Sequence of chain B:
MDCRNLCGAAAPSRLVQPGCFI

This data describes a binding interaction between two proteins.

Sequence of chain A:
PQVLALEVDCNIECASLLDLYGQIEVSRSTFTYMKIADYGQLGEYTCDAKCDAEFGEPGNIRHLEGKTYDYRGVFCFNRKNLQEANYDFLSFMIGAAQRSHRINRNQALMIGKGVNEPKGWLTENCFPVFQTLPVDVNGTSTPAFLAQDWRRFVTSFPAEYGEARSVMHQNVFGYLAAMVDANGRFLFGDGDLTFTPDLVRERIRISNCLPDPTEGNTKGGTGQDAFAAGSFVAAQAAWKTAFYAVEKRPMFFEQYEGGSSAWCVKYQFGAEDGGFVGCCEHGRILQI

Interface contacts:
Residue T398 in chain A is in contact with residue Q17 in chain B (closest heavy-atom distance 5.0 Å).
Residue M355 in chain A contacts residue F21 in chain B (closest heavy-atom distance 3.7 Å).
Residue Y351 in chain A interacts with residue Q17 in chain B (closest heavy-atom distance 4.2 Å).
Residue V356 in chain A is in contact with residue C20 in chain B (closest heavy-atom distance 3.6 Å).
Residue V356 in chain A interacts with residue F21 in chain B (closest heavy-atom distance 4.7 Å).
Residue T394 in chain A contacts residue R14 in chain B (closest heavy-atom distance 3.6 Å).
Residue G397 in chain A is in contact with residue F21 in chain B (closest heavy-atom distance 3.0 Å).
Residue A320 in chain A contacts residue F21 in chain B (closest heavy-atom distance 4.8 Å).
Residue T398 in chain A contacts residue F21 in chain B (closest heavy-atom distance 3.7 Å).
Residue D401 in chain A is in contact with residue R14 in chain B (closest heavy-atom distance 4.2 Å).
Residue A354 in chain A contacts residue Q17 in chain B (closest heavy-atom distance 3.9 Å).
Residue A358 in chain A is in contact with residue I22 in chain B (closest heavy-atom distance 4.0 Å).
Residue Y351 in chain A interacts with residue F21 in chain B (closest heavy-atom distance 4.5 Å).
Residue L322 in chain A interacts with residue F21 in chain B (closest heavy-atom distance 3.2 Å).
Residue G396 in chain A is in contact with residue V16 in chain B (closest heavy-atom distance 3.2 Å).
Residue T394 in chain A contacts residue V16 in chain B (closest heavy-atom distance 3.4 Å).
Residue M355 in chain A contacts residue G19 in chain B (closest heavy-atom distance 3.3 Å).
Residue T394 in chain A contacts residue L15 in chain B (closest heavy-atom distance 4.7 Å).
Residue A358 in chain A is in contact with residue C20 in chain B (closest heavy-atom distance 4.2 Å).
Residue V356 in chain A interacts with residue G19 in chain B (closest heavy-atom distance 4.1 Å).
Residue M355 in chain A is in contact with residue C20 in chain B (closest heavy-atom distance 4.6 Å).
Residue N393 in chain A contacts residue L15 in chain B (closest heavy-atom distance 4.1 Å).
Residue M355 in chain A interacts with residue P18 in chain B (closest heavy-atom distance 3.6 Å).
Residue Q400 in chain A is in contact with residue R14 in chain B (closest heavy-atom distance 4.1 Å).
Residue K395 in chain A is in contact with residue V16 in chain B (closest heavy-atom distance 3.8 Å).
Residue Y351 in chain A contacts residue V16 in chain B (closest heavy-atom distance 4.7 Å).
Residue V311 in chain A contacts residue F21 in chain B (closest heavy-atom distance 4.5 Å).
Residue N393 in chain A interacts with residue V16 in chain B (closest heavy-atom distance 4.2 Å).
Residue D401 in chain A is in contact with residue V16 in chain B (closest heavy-atom distance 3.2 Å).
Residue N393 in chain A interacts with residue Q17 in chain B (closest heavy-atom distance 5.0 Å).
Residue L322 in chain A contacts residue I22 in chain B (closest heavy-atom distance 4.4 Å).
Residue A354 in chain A contacts residue P18 in chain B (closest heavy-atom distance 3.3 Å).
Residue D357 in chain A interacts with residue C20 in chain B (closest heavy-atom distance 3.7 Å).
Residue T398 in chain A is in contact with residue G19 in chain B (closest heavy-atom distance 5.0 Å).
Residue V356 in chain A contacts residue P18 in chain B (closest heavy-atom distance 4.4 Å).
Residue Y351 in chain A contacts residue P18 in chain B (closest heavy-atom distance 3.2 Å).
Residue N393 in chain A is in contact with residue R14 in chain B (closest heavy-atom distance 4.8 Å).
Residue G397 in chain A interacts with residue V16 in chain B (closest heavy-atom distance 4.7 Å).